The following describes two proteins that form a bound complex.

Sequence of chain A:
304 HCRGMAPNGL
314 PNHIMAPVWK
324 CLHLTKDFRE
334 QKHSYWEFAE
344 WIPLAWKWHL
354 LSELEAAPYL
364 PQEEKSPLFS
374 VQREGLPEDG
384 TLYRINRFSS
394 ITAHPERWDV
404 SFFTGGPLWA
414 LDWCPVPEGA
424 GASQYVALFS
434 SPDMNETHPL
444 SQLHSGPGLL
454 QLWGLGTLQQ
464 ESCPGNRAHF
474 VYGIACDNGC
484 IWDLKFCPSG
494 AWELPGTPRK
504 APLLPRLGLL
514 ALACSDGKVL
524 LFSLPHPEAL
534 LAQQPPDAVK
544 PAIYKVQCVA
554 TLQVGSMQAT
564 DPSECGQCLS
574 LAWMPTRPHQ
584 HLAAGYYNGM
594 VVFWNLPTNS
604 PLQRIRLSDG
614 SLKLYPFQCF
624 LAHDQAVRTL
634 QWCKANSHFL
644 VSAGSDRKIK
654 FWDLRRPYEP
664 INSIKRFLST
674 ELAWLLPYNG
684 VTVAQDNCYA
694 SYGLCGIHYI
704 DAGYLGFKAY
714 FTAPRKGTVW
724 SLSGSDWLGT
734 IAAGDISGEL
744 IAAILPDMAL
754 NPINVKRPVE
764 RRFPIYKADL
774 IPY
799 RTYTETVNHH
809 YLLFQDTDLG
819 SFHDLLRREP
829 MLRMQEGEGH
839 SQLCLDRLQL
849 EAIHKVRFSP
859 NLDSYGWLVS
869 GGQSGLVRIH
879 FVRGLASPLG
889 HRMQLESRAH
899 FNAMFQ

Sequence of chain B:
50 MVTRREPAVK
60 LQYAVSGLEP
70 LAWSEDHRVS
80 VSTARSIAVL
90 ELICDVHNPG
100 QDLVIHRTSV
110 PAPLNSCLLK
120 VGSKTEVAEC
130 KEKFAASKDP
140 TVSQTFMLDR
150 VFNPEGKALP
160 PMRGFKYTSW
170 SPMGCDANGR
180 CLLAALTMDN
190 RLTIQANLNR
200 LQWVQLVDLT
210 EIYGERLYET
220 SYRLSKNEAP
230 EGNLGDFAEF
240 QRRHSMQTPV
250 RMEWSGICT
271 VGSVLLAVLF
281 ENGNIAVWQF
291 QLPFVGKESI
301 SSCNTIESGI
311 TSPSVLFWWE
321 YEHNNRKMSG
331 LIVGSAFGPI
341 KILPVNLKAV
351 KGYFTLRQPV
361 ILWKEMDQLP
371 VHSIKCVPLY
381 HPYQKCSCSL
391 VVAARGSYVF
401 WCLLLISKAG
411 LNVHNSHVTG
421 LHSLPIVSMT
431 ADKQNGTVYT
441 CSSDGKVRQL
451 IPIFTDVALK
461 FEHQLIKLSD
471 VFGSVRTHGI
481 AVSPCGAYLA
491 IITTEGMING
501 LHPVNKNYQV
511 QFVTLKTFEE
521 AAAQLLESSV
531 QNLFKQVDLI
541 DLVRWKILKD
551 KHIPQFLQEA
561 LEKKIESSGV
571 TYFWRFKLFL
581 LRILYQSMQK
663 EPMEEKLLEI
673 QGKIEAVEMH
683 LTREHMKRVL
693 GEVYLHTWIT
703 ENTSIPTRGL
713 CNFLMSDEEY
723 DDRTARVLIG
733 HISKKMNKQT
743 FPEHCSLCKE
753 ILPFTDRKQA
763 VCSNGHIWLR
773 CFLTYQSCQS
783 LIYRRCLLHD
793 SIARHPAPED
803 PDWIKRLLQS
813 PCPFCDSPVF

Residue-level contacts at the interface:
Residue Q143 in chain B is in contact with residue L679 in chain A (closest heavy-atom distance 2.8 Å).
Residue M146 in chain B is in contact with residue Y707 in chain A (closest heavy-atom distance 3.5 Å).
Residue T144 in chain B interacts with residue N639 in chain A (closest heavy-atom distance 3.0 Å).
Residue A134 in chain B is in contact with residue Y707 in chain A (closest heavy-atom distance 3.7 Å).
Residue L147 in chain B interacts with residue I664 in chain A (closest heavy-atom distance 3.5 Å).
Residue Y398 in chain B is in contact with residue L605 in chain A (closest heavy-atom distance 2.6 Å).
Residue Q143 in chain B interacts with residue A638 in chain A (closest heavy-atom distance 3.3 Å).
Residue Q368 in chain B is in contact with residue F620 in chain A (closest heavy-atom distance 3.5 Å).
Residue A157 in chain B is in contact with residue N665 in chain A (closest heavy-atom distance 3.5 Å).
Residue H502 in chain B contacts residue A629 in chain A (closest heavy-atom distance 3.5 Å).
Residue A157 in chain B interacts with residue G706 in chain A (closest heavy-atom distance 3.6 Å).
Residue H417 in chain B contacts residue L605 in chain A (closest heavy-atom distance 3.6 Å).
Residue K165 in chain B is in contact with residue Y661 in chain A (closest heavy-atom distance 3.3 Å).
Residue T419 in chain B contacts residue M560 in chain A (closest heavy-atom distance 3.1 Å).
Residue Y398 in chain B contacts residue S559 in chain A (closest heavy-atom distance 3.7 Å).
Residue T140 in chain B is in contact with residue A638 in chain A (closest heavy-atom distance 3.2 Å).
Residue H502 in chain B contacts residue N591 in chain A (closest heavy-atom distance 3.5 Å).
Residue H422 in chain B is in contact with residue A562 in chain A (closest heavy-atom distance 3.5 Å).
Residue L424 in chain B is in contact with residue V557 in chain A (closest heavy-atom distance 3.6 Å).
Residue Y398 in chain B is in contact with residue M560 in chain A (closest heavy-atom distance 3.1 Å).
Residue M187 in chain B interacts with residue Y661 in chain A (closest heavy-atom distance 3.6 Å).
Residue L369 in chain B interacts with residue L605 in chain A (closest heavy-atom distance 3.7 Å).
Residue S423 in chain B contacts residue D564 in chain A (closest heavy-atom distance 2.4 Å).
Residue Q368 in chain B interacts with residue N598 in chain A (closest heavy-atom distance 2.5 Å).
Residue M161 in chain B contacts residue E662 in chain A (closest heavy-atom distance 3.7 Å).
Residue H422 in chain B contacts residue S559 in chain A (closest heavy-atom distance 2.8 Å).
Residue S397 in chain B contacts residue S559 in chain A (closest heavy-atom distance 2.5 Å).
Residue H502 in chain B is in contact with residue Y590 in chain A (closest heavy-atom distance 2.9 Å).
Residue S423 in chain B contacts residue A562 in chain A (closest heavy-atom distance 3.6 Å).
Residue V150 in chain B is in contact with residue R659 in chain A (closest heavy-atom distance 3.6 Å).
Residue E281 in chain B interacts with residue R659 in chain A (closest heavy-atom distance 3.1 Å).
Residue L158 in chain B is in contact with residue A705 in chain A (closest heavy-atom distance 3.7 Å).
Residue K156 in chain B interacts with residue L708 in chain A (closest heavy-atom distance 3.3 Å).
Residue D148 in chain B contacts residue R658 in chain A (closest heavy-atom distance 2.8 Å).
Residue P139 in chain B is in contact with residue A638 in chain A (closest heavy-atom distance 3.7 Å).
Residue M187 in chain B is in contact with residue E662 in chain A (closest heavy-atom distance 3.6 Å).
Residue F145 in chain B interacts with residue Y707 in chain A (closest heavy-atom distance 3.5 Å).
Residue R395 in chain B is in contact with residue L605 in chain A (closest heavy-atom distance 3.4 Å).
Residue H502 in chain B interacts with residue D627 in chain A (closest heavy-atom distance 3.4 Å).
Residue Q368 in chain B interacts with residue H584 in chain A (closest heavy-atom distance 3.4 Å).
Residue L369 in chain B is in contact with residue Q606 in chain A (closest heavy-atom distance 3.2 Å).
Residue G420 in chain B is in contact with residue A562 in chain A (closest heavy-atom distance 3.7 Å).
Residue L147 in chain B contacts residue F642 in chain A (closest heavy-atom distance 3.4 Å).
Residue K156 in chain B is in contact with residue Y707 in chain A (closest heavy-atom distance 3.0 Å).
Residue G420 in chain B interacts with residue M560 in chain A (closest heavy-atom distance 3.1 Å).
Residue K506 in chain B contacts residue D627 in chain A (closest heavy-atom distance 3.0 Å).
Residue L147 in chain B is in contact with residue N682 in chain A (closest heavy-atom distance 3.6 Å).
Residue N152 in chain B interacts with residue Y707 in chain A (closest heavy-atom distance 3.1 Å).
Residue D148 in chain B contacts residue R659 in chain A (closest heavy-atom distance 3.0 Å).
Residue L424 in chain B interacts with residue M593 in chain A (closest heavy-atom distance 3.5 Å).
Residue D367 in chain B contacts residue Q606 in chain A (closest heavy-atom distance 2.9 Å).
Residue G500 in chain B interacts with residue Y590 in chain A (closest heavy-atom distance 2.7 Å).
Residue H502 in chain B is in contact with residue Q628 in chain A (closest heavy-atom distance 3.1 Å).
Residue S423 in chain B contacts residue V557 in chain A (closest heavy-atom distance 3.6 Å).
Residue K446 in chain B interacts with residue D564 in chain A (closest heavy-atom distance 2.9 Å).
Residue D148 in chain B interacts with residue F642 in chain A (closest heavy-atom distance 3.7 Å).
Residue P370 in chain B contacts residue F620 in chain A (closest heavy-atom distance 3.5 Å).
Residue G420 in chain B interacts with residue Q561 in chain A (closest heavy-atom distance 3.8 Å).
Residue P159 in chain B interacts with residue N665 in chain A (closest heavy-atom distance 3.4 Å).
Residue R149 in chain B is in contact with residue I664 in chain A (closest heavy-atom distance 2.8 Å).